Sequence of chain B:
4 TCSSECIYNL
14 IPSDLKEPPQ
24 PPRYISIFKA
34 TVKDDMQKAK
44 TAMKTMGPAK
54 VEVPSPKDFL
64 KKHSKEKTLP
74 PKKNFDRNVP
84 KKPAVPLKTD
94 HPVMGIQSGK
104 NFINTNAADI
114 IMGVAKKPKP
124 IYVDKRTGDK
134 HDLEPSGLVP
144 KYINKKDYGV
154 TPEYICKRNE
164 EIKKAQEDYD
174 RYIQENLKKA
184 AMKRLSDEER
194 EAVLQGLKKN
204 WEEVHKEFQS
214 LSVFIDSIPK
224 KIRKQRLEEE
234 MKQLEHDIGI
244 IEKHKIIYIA

Interface contacts:
Residue W55 in chain A contacts residue L188 in chain B (closest heavy-atom distance 3.6 Å).
Residue T48 in chain A contacts residue I249 in chain B (closest heavy-atom distance 3.1 Å).
Residue T48 in chain A is in contact with residue I250 in chain B (closest heavy-atom distance 3.3 Å).
Residue I58 in chain A interacts with residue V196 in chain B (closest heavy-atom distance 4.0 Å).
Residue R64 in chain A interacts with residue R229 in chain B (closest heavy-atom distance 3.9 Å).
Residue I49 in chain A contacts residue Y251 in chain B (closest heavy-atom distance 3.3 Å).
Residue T48 in chain A contacts residue I243 in chain B (closest heavy-atom distance 4.6 Å).
Residue H52 in chain A is in contact with residue A253 in chain B (closest heavy-atom distance 4.1 Å).
Residue V47 in chain A interacts with residue H247 in chain B (closest heavy-atom distance 4.5 Å).
Residue L62 in chain A interacts with residue N203 in chain B (closest heavy-atom distance 3.6 Å).
Residue L62 in chain A contacts residue G199 in chain B (closest heavy-atom distance 3.9 Å).
Residue L62 in chain A contacts residue V196 in chain B (closest heavy-atom distance 4.5 Å).
Residue Q59 in chain A is in contact with residue V196 in chain B (closest heavy-atom distance 3.6 Å).
Residue T48 in chain A interacts with residue H247 in chain B (closest heavy-atom distance 3.5 Å).
Residue R57 in chain A contacts residue Q236 in chain B (closest heavy-atom distance 3.4 Å).
Residue I58 in chain A interacts with residue I244 in chain B (closest heavy-atom distance 4.2 Å).
Residue I50 in chain A contacts residue I250 in chain B (closest heavy-atom distance 3.8 Å).
Residue I58 in chain A contacts residue L200 in chain B (closest heavy-atom distance 4.4 Å).
Residue I58 in chain A interacts with residue D240 in chain B (closest heavy-atom distance 3.3 Å).
Residue R57 in chain A interacts with residue D240 in chain B (closest heavy-atom distance 2.9 Å).
Residue T48 in chain A is in contact with residue Y251 in chain B (closest heavy-atom distance 3.3 Å).
Residue H52 in chain A contacts residue I252 in chain B (closest heavy-atom distance 4.4 Å).
Residue S61 in chain A interacts with residue N203 in chain B (closest heavy-atom distance 3.9 Å).
Residue Q46 in chain A is in contact with residue H247 in chain B (closest heavy-atom distance 3.6 Å).
Residue L65 in chain A is in contact with residue E206 in chain B (closest heavy-atom distance 4.7 Å).
Residue I50 in chain A contacts residue A253 in chain B (closest heavy-atom distance 2.9 Å).
Residue V47 in chain A is in contact with residue Y251 in chain B (closest heavy-atom distance 3.6 Å).
Residue Q46 in chain A contacts residue I249 in chain B (closest heavy-atom distance 3.6 Å).
Residue I49 in chain A interacts with residue M185 in chain B (closest heavy-atom distance 4.2 Å).
Residue V47 in chain A contacts residue I249 in chain B (closest heavy-atom distance 3.8 Å).
Residue W55 in chain A contacts residue V196 in chain B (closest heavy-atom distance 4.0 Å).
Residue R64 in chain A contacts residue E233 in chain B (closest heavy-atom distance 3.2 Å).
Residue P51 in chain A contacts residue A253 in chain B (closest heavy-atom distance 4.1 Å).
Residue W55 in chain A contacts residue K186 in chain B (closest heavy-atom distance 4.3 Å).
Residue I50 in chain A contacts residue I252 in chain B (closest heavy-atom distance 3.3 Å).
Residue I49 in chain A is in contact with residue I252 in chain B (closest heavy-atom distance 4.0 Å).
Residue W55 in chain A is in contact with residue I252 in chain B (closest heavy-atom distance 3.7 Å).
Residue I49 in chain A interacts with residue A253 in chain B (closest heavy-atom distance 4.2 Å).
Residue S61 in chain A is in contact with residue L200 in chain B (closest heavy-atom distance 3.6 Å).
Residue L62 in chain A interacts with residue L200 in chain B (closest heavy-atom distance 3.8 Å).
Residue I50 in chain A is in contact with residue Y251 in chain B (closest heavy-atom distance 3.2 Å).

The following describes two proteins that form a bound complex.

Sequence of chain A:
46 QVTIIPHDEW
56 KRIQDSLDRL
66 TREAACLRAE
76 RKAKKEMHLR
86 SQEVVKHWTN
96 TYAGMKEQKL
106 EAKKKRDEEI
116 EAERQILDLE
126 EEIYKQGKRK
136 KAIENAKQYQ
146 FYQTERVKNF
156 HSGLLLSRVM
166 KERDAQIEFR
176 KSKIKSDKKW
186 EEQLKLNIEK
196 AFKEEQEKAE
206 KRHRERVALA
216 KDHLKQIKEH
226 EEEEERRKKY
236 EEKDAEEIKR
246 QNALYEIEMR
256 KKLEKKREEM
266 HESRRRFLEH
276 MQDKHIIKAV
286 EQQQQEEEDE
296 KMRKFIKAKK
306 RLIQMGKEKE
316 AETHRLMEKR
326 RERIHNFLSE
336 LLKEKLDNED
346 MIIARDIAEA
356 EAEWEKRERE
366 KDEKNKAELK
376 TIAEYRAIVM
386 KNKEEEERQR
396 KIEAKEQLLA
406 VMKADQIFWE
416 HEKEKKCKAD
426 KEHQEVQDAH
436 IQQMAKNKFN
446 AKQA